These two protein chains interact to form a complex.

Sequence of the first protein:
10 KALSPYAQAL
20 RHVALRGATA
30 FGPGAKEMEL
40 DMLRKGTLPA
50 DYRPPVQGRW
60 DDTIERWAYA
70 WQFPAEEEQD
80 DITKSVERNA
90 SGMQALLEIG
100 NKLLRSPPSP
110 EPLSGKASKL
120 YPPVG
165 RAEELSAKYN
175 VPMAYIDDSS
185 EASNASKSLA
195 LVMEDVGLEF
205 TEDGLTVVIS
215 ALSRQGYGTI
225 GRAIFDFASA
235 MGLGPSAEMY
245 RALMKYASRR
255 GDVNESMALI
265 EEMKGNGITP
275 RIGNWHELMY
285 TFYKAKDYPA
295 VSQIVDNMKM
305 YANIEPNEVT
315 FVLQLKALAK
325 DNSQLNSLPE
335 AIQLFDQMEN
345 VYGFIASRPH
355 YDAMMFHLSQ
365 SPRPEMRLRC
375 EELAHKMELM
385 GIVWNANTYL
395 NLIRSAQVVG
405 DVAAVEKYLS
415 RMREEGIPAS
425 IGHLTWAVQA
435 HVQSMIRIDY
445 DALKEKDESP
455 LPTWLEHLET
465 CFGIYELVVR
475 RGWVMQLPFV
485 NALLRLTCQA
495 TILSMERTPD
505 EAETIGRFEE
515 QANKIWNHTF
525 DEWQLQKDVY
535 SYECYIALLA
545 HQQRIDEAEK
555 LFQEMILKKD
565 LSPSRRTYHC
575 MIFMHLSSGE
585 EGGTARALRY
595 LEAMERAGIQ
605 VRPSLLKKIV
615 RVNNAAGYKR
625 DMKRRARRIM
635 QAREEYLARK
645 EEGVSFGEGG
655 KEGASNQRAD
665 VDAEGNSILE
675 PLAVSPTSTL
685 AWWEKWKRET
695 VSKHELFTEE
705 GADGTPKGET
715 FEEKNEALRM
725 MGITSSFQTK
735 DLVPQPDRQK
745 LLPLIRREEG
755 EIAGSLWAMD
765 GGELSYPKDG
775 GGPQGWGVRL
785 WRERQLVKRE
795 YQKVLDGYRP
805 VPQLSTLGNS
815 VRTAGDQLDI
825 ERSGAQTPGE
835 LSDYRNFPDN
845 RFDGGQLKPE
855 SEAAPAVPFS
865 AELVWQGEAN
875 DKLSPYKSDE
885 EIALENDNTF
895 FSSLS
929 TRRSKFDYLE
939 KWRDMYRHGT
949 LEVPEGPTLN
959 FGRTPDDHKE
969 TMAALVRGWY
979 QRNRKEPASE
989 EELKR

Sequence of the second protein:
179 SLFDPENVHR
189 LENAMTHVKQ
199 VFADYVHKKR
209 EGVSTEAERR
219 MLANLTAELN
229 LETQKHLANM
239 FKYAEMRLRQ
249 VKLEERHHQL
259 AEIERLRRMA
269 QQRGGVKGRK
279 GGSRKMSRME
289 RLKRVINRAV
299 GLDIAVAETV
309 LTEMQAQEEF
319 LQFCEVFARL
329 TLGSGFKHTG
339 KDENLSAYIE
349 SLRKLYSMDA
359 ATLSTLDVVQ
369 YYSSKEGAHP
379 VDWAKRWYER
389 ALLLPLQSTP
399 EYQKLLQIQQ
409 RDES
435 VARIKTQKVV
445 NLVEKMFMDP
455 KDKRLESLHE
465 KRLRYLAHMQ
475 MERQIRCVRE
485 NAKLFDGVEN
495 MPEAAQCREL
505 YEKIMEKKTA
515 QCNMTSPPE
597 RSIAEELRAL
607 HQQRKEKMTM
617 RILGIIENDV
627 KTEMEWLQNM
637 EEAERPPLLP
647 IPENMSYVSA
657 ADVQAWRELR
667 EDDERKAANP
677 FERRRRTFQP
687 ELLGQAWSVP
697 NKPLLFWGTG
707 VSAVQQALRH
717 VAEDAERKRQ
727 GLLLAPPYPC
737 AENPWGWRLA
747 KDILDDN

Contacts between the two chains:
Residue T681 in the first protein contacts residue A674 in the second protein (closest heavy-atom distance 3.7 Å).
Residue R980 in the first protein contacts residue E448 in the second protein (closest heavy-atom distance 3.1 Å).
Residue E856 in the first protein interacts with residue H472 in the second protein (closest heavy-atom distance 3.4 Å).
Residue K852 in the first protein contacts residue H336 in the second protein (closest heavy-atom distance 3.1 Å).
Residue F846 in the first protein interacts with residue T337 in the second protein (closest heavy-atom distance 3.3 Å).
Residue V868 in the first protein is in contact with residue M450 in the second protein (closest heavy-atom distance 3.0 Å).
Residue A23 in the first protein interacts with residue M450 in the second protein (closest heavy-atom distance 3.7 Å).
Residue Q979 in the first protein is in contact with residue E448 in the second protein (closest heavy-atom distance 3.3 Å).
Residue L867 in the first protein is in contact with residue M452 in the second protein (closest heavy-atom distance 3.4 Å).
Residue R980 in the first protein is in contact with residue M452 in the second protein (closest heavy-atom distance 3.7 Å).
Residue E856 in the first protein is in contact with residue N342 in the second protein (closest heavy-atom distance 3.3 Å).
Residue F863 in the first protein is in contact with residue F451 in the second protein (closest heavy-atom distance 3.5 Å).
Residue R845 in the first protein interacts with residue R483 in the second protein (closest heavy-atom distance 3.4 Å).
Residue G976 in the first protein is in contact with residue E448 in the second protein (closest heavy-atom distance 3.5 Å).
Residue W977 in the first protein contacts residue R466 in the second protein (closest heavy-atom distance 3.3 Å).
Residue T948 in the first protein interacts with residue V444 in the second protein (closest heavy-atom distance 3.2 Å).
Residue L867 in the first protein is in contact with residue M450 in the second protein (closest heavy-atom distance 3.4 Å).
Residue L19 in the first protein is in contact with residue K449 in the second protein (closest heavy-atom distance 3.7 Å).
Residue W977 in the first protein is in contact with residue F451 in the second protein (closest heavy-atom distance 3.6 Å).
Residue L822 in the first protein is in contact with residue N635 in the second protein (closest heavy-atom distance 3.5 Å).
Residue F895 in the first protein contacts residue L446 in the second protein (closest heavy-atom distance 3.6 Å).
Residue R982 in the first protein interacts with residue R254 in the second protein (closest heavy-atom distance 2.7 Å).
Residue E866 in the first protein contacts residue R466 in the second protein (closest heavy-atom distance 3.1 Å).
Residue E856 in the first protein is in contact with residue L343 in the second protein (closest heavy-atom distance 2.7 Å).
Residue F895 in the first protein is in contact with residue K449 in the second protein (closest heavy-atom distance 3.7 Å).
Residue N890 in the first protein is in contact with residue R458 in the second protein (closest heavy-atom distance 3.2 Å).
Residue E950 in the first protein contacts residue L446 in the second protein (closest heavy-atom distance 3.6 Å).
Residue D875 in the first protein contacts residue R458 in the second protein (closest heavy-atom distance 3.4 Å).
Residue D847 in the first protein is in contact with residue H336 in the second protein (closest heavy-atom distance 2.5 Å).
Residue W686 in the first protein is in contact with residue P676 in the second protein (closest heavy-atom distance 3.7 Å).
Residue R980 in the first protein interacts with residue F451 in the second protein (closest heavy-atom distance 3.5 Å).
Residue S730 in the first protein interacts with residue R681 in the second protein (closest heavy-atom distance 3.4 Å).
Residue R980 in the first protein contacts residue D453 in the second protein (closest heavy-atom distance 3.4 Å).
Residue T948 in the first protein interacts with residue V443 in the second protein (closest heavy-atom distance 3.3 Å).
Residue R982 in the first protein interacts with residue Q257 in the second protein (closest heavy-atom distance 3.4 Å).
Residue F863 in the first protein interacts with residue R466 in the second protein (closest heavy-atom distance 3.4 Å).
Residue A971 in the first protein interacts with residue E243 in the second protein (closest heavy-atom distance 3.6 Å).
Residue I727 in the first protein is in contact with residue F677 in the second protein (closest heavy-atom distance 3.7 Å).
Residue Y978 in the first protein contacts residue R254 in the second protein (closest heavy-atom distance 3.7 Å).
Residue E950 in the first protein is in contact with residue V444 in the second protein (closest heavy-atom distance 3.4 Å).
Residue E866 in the first protein contacts residue M452 in the second protein (closest heavy-atom distance 3.0 Å).
Residue A858 in the first protein interacts with residue R468 in the second protein (closest heavy-atom distance 3.5 Å).
Residue D847 in the first protein is in contact with residue K335 in the second protein (closest heavy-atom distance 3.5 Å).
Residue D820 in the first protein is in contact with residue W632 in the second protein (closest heavy-atom distance 3.3 Å).
Residue S855 in the first protein contacts residue R468 in the second protein (closest heavy-atom distance 2.4 Å).
Residue T817 in the first protein contacts residue M636 in the second protein (closest heavy-atom distance 3.7 Å).
Residue F846 in the first protein interacts with residue H336 in the second protein (closest heavy-atom distance 3.2 Å).
Residue G947 in the first protein is in contact with residue V443 in the second protein (closest heavy-atom distance 3.4 Å).
Residue P859 in the first protein is in contact with residue Y469 in the second protein (closest heavy-atom distance 3.5 Å).
Residue Y978 in the first protein is in contact with residue L251 in the second protein (closest heavy-atom distance 3.7 Å).
Residue D891 in the first protein interacts with residue K449 in the second protein (closest heavy-atom distance 3.0 Å).
Residue W686 in the first protein contacts residue N675 in the second protein (closest heavy-atom distance 3.5 Å).
Residue A818 in the first protein contacts residue N635 in the second protein (closest heavy-atom distance 3.4 Å).
Residue G819 in the first protein is in contact with residue N635 in the second protein (closest heavy-atom distance 3.7 Å).
Residue L973 in the first protein is in contact with residue F451 in the second protein (closest heavy-atom distance 3.6 Å).
Residue D847 in the first protein is in contact with residue R483 in the second protein (closest heavy-atom distance 3.0 Å).
Residue D843 in the first protein contacts residue E476 in the second protein (closest heavy-atom distance 3.6 Å).
Residue A858 in the first protein is in contact with residue Y469 in the second protein (closest heavy-atom distance 3.6 Å).
Residue T683 in the first protein contacts residue R679 in the second protein (closest heavy-atom distance 3.2 Å).
Residue W686 in the first protein contacts residue F677 in the second protein (closest heavy-atom distance 3.6 Å).